The following describes two proteins that form a bound complex.

Sequence of protein 2:
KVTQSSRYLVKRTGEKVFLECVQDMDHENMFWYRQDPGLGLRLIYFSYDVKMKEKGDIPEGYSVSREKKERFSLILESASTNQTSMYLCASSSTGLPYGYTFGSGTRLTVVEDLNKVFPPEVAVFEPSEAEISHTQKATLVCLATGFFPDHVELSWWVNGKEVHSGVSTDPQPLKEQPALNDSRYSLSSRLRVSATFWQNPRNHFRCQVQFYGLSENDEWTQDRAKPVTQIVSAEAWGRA

Interface contacts:
Residue T94 in protein 2 interacts with residue K5 in protein 1 (closest heavy-atom distance 3.8 Å).
Residue T94 in protein 2 contacts residue N7 in protein 1 (closest heavy-atom distance 2.9 Å).
Residue G95 in protein 2 is in contact with residue T8 in protein 1 (closest heavy-atom distance 3.1 Å).
Residue M25 in protein 2 interacts with residue K10 in protein 1 (closest heavy-atom distance 4.9 Å).
Residue G95 in protein 2 is in contact with residue K10 in protein 1 (closest heavy-atom distance 3.1 Å).
Residue G95 in protein 2 is in contact with residue N7 in protein 1 (closest heavy-atom distance 4.6 Å).
Residue G95 in protein 2 contacts residue L9 in protein 1 (closest heavy-atom distance 3.9 Å).
Residue T94 in protein 2 interacts with residue T8 in protein 1 (closest heavy-atom distance 3.2 Å).
Residue K69 in protein 2 interacts with residue K10 in protein 1 (closest heavy-atom distance 4.8 Å).
Residue L96 in protein 2 contacts residue K10 in protein 1 (closest heavy-atom distance 4.4 Å).
Residue E28 in protein 2 contacts residue K10 in protein 1 (closest heavy-atom distance 2.7 Å).
Residue S93 in protein 2 interacts with residue K10 in protein 1 (closest heavy-atom distance 4.0 Å).
Residue D26 in protein 2 is in contact with residue K10 in protein 1 (closest heavy-atom distance 2.9 Å).
Residue H27 in protein 2 contacts residue K10 in protein 1 (closest heavy-atom distance 4.9 Å).

Sequence of protein 1:
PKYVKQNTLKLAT